This data describes a binding interaction between two proteins.

Contacts between the two chains:
Residue K38 in the second protein interacts with residue L5 in the first protein (closest heavy-atom distance 3.3 Å).
Residue A37 in the second protein contacts residue M1 in the first protein (closest heavy-atom distance 2.6 Å).
Residue K38 in the second protein interacts with residue K3 in the first protein (closest heavy-atom distance 4.5 Å).
Residue K38 in the second protein interacts with residue D2 in the first protein (closest heavy-atom distance 2.6 Å).
Residue K38 in the second protein is in contact with residue M1 in the first protein (closest heavy-atom distance 4.5 Å).
Residue A37 in the second protein interacts with residue Y4 in the first protein (closest heavy-atom distance 4.0 Å).
Residue A37 in the second protein is in contact with residue D2 in the first protein (closest heavy-atom distance 3.4 Å).
Residue K38 in the second protein contacts residue D6 in the first protein (closest heavy-atom distance 4.3 Å).
Residue K38 in the second protein is in contact with residue Y4 in the first protein (closest heavy-atom distance 4.5 Å).
Residue A37 in the second protein is in contact with residue L5 in the first protein (closest heavy-atom distance 3.2 Å).
Residue A37 in the second protein is in contact with residue K3 in the first protein (closest heavy-atom distance 5.0 Å).

Sequence of the second protein:
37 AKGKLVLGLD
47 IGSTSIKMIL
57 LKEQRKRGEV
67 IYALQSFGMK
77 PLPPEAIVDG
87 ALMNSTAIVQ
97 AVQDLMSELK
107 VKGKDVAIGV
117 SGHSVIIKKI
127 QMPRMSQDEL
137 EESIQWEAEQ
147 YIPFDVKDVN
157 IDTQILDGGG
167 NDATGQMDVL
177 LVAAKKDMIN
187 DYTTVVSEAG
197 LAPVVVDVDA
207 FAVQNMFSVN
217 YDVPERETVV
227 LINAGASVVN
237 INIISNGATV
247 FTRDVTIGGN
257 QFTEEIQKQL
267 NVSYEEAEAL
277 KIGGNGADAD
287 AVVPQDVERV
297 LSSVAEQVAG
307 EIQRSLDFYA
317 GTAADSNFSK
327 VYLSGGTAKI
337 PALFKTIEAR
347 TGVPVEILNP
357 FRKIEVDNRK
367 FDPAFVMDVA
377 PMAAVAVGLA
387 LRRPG

Sequence of the first protein:
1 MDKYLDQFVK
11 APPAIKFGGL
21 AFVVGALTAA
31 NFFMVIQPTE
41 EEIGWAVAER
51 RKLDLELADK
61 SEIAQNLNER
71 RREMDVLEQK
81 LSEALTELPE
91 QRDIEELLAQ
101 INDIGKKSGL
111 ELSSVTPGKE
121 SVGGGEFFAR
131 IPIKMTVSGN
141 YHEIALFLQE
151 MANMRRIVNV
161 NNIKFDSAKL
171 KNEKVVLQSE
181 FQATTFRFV